These two protein chains interact to form a complex.

Sequence of the second protein:
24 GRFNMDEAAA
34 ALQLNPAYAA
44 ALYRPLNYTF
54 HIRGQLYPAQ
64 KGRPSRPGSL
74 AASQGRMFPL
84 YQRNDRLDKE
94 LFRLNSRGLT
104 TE

Sequence of the first protein:
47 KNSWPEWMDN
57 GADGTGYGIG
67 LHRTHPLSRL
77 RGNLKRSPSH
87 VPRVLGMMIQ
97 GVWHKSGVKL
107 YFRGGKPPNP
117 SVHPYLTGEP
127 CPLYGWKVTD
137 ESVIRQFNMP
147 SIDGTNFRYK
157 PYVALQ

Contacts between the two chains:
Residue V104 in the first protein contacts residue R96 in the second protein (closest heavy-atom distance 4.9 Å).
Residue R109 in the first protein is in contact with residue R56 in the second protein (closest heavy-atom distance 4.0 Å).
Residue P128 in the first protein contacts residue E105 in the second protein (closest heavy-atom distance 2.9 Å).
Residue L129 in the first protein contacts residue E105 in the second protein (closest heavy-atom distance 3.5 Å).